Sequence of the first protein:
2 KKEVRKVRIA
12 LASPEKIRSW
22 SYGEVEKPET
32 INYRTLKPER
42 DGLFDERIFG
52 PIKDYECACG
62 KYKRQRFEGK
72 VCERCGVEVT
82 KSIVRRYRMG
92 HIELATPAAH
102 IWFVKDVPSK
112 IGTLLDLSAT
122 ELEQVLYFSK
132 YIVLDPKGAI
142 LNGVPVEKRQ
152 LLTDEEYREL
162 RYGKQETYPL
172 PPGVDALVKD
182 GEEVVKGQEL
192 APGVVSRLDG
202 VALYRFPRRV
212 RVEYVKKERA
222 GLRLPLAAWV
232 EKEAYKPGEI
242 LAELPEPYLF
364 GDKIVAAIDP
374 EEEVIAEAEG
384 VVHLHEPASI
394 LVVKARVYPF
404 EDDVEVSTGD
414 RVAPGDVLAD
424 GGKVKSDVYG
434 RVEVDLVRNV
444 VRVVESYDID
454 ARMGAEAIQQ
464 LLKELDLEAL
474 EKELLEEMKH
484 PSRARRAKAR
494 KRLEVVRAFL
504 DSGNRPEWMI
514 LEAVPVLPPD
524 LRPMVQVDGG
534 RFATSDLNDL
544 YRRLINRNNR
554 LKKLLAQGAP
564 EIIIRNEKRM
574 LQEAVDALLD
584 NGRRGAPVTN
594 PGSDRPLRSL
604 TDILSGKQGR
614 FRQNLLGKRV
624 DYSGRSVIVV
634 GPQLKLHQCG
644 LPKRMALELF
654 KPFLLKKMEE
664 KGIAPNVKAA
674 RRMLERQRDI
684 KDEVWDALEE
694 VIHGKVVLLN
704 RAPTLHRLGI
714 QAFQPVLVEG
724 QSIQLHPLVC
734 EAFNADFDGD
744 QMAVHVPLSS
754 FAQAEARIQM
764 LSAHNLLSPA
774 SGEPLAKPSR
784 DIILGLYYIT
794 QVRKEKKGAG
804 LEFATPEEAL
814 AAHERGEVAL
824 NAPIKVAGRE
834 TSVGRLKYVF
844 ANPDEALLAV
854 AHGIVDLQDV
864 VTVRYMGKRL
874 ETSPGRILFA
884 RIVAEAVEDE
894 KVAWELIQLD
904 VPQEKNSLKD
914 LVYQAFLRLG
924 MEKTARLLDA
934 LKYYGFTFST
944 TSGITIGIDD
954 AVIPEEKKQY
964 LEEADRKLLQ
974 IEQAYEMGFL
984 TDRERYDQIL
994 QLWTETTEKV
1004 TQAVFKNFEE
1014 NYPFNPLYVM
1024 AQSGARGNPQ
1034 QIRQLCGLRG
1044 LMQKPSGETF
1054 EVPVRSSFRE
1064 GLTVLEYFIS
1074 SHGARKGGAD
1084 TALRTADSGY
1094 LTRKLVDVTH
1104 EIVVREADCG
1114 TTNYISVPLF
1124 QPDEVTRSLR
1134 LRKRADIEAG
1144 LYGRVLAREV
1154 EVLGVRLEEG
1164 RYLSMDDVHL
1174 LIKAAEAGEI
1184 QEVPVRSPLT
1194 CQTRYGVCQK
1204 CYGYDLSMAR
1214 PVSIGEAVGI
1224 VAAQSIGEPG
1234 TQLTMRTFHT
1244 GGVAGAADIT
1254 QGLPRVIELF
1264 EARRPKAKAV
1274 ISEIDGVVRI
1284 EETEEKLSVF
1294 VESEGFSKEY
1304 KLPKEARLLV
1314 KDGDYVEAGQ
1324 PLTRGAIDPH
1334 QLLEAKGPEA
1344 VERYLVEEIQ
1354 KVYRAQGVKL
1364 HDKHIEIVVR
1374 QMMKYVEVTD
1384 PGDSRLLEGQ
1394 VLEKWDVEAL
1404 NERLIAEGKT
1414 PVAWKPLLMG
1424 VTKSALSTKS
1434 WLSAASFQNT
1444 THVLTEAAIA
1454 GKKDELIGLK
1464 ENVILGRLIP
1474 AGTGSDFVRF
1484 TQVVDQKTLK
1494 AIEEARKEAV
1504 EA

This data describes a binding interaction between two proteins.

Contacts between the two chains:
Residue E925 in the first protein contacts residue I6 in the second protein (closest heavy-atom distance 2.8 Å).
Residue T1484 in the first protein is in contact with residue K25 in the second protein (closest heavy-atom distance 3.1 Å).
Residue T1476 in the first protein interacts with residue V21 in the second protein (closest heavy-atom distance 3.2 Å).
Residue E758 in the first protein is in contact with residue T20 in the second protein (closest heavy-atom distance 3.5 Å).
Residue M1211 in the first protein interacts with residue F10 in the second protein (closest heavy-atom distance 3.4 Å).
Residue Q1485 in the first protein is in contact with residue F75 in the second protein (closest heavy-atom distance 3.4 Å).
Residue I1217 in the first protein interacts with residue Y17 in the second protein (closest heavy-atom distance 3.2 Å).
Residue F1480 in the first protein interacts with residue R18 in the second protein (closest heavy-atom distance 3.1 Å).
Residue V1487 in the first protein interacts with residue L79 in the second protein (closest heavy-atom distance 3.4 Å).
Residue Q762 in the first protein contacts residue T20 in the second protein (closest heavy-atom distance 3.1 Å).
Residue M1211 in the first protein contacts residue K16 in the second protein (closest heavy-atom distance 3.3 Å).
Residue Q1485 in the first protein contacts residue V74 in the second protein (closest heavy-atom distance 3.5 Å).
Residue I1217 in the first protein is in contact with residue S15 in the second protein (closest heavy-atom distance 2.7 Å).
Residue E925 in the first protein is in contact with residue E3 in the second protein (closest heavy-atom distance 2.6 Å).
Residue E925 in the first protein is in contact with residue P4 in the second protein (closest heavy-atom distance 3.6 Å).
Residue D1488 in the first protein interacts with residue L73 in the second protein (closest heavy-atom distance 3.6 Å).
Residue E1219 in the first protein is in contact with residue Y17 in the second protein (closest heavy-atom distance 2.5 Å).
Residue Q1489 in the first protein contacts residue R72 in the second protein (closest heavy-atom distance 3.6 Å).
Residue I761 in the first protein contacts residue V23 in the second protein (closest heavy-atom distance 3.2 Å).
Residue V1481 in the first protein interacts with residue R18 in the second protein (closest heavy-atom distance 3.2 Å).
Residue S753 in the first protein interacts with residue A27 in the second protein (closest heavy-atom distance 3.5 Å).
Residue S1216 in the first protein is in contact with residue K16 in the second protein (closest heavy-atom distance 3.5 Å).
Residue V1486 in the first protein interacts with residue V74 in the second protein (closest heavy-atom distance 3.5 Å).
Residue A757 in the first protein contacts residue V23 in the second protein (closest heavy-atom distance 3.6 Å).
Residue E693 in the first protein contacts residue M48 in the second protein (closest heavy-atom distance 3.5 Å).
Residue H767 in the first protein contacts residue I6 in the second protein (closest heavy-atom distance 3.4 Å).
Residue V1487 in the first protein contacts residue V74 in the second protein (closest heavy-atom distance 3.0 Å).
Residue G1218 in the first protein interacts with residue Y17 in the second protein (closest heavy-atom distance 3.6 Å).
Residue A1494 in the first protein is in contact with residue I92 in the second protein (closest heavy-atom distance 3.6 Å).
Residue I1495 in the first protein is in contact with residue V80 in the second protein (closest heavy-atom distance 3.6 Å).
Residue H640 in the first protein interacts with residue A2 in the second protein (closest heavy-atom distance 3.3 Å).
Residue I761 in the first protein is in contact with residue M65 in the second protein (closest heavy-atom distance 3.4 Å).
Residue I761 in the first protein contacts residue T20 in the second protein (closest heavy-atom distance 3.2 Å).
Residue M924 in the first protein interacts with residue D7 in the second protein (closest heavy-atom distance 2.7 Å).
Residue Q1485 in the first protein interacts with residue V80 in the second protein (closest heavy-atom distance 2.5 Å).
Residue Q1485 in the first protein contacts residue G76 in the second protein (closest heavy-atom distance 3.4 Å).
Residue R1213 in the first protein is in contact with residue D7 in the second protein (closest heavy-atom distance 3.2 Å).
Residue F1480 in the first protein interacts with residue D14 in the second protein (closest heavy-atom distance 3.4 Å).
Residue Q1485 in the first protein is in contact with residue E82 in the second protein (closest heavy-atom distance 3.6 Å).
Residue I1495 in the first protein contacts residue R84 in the second protein (closest heavy-atom distance 3.3 Å).
Residue K698 in the first protein is in contact with residue N59 in the second protein (closest heavy-atom distance 3.3 Å).
Residue S1216 in the first protein interacts with residue Y17 in the second protein (closest heavy-atom distance 3.5 Å).
Residue V1487 in the first protein interacts with residue L73 in the second protein (closest heavy-atom distance 3.0 Å).
Residue L1209 in the first protein is in contact with residue K16 in the second protein (closest heavy-atom distance 3.5 Å).
Residue A1494 in the first protein interacts with residue E88 in the second protein (closest heavy-atom distance 3.4 Å).
Residue H696 in the first protein is in contact with residue M48 in the second protein (closest heavy-atom distance 3.2 Å).
Residue R760 in the first protein interacts with residue E3 in the second protein (closest heavy-atom distance 2.9 Å).
Residue R760 in the first protein interacts with residue N59 in the second protein (closest heavy-atom distance 3.6 Å).
Residue E925 in the first protein interacts with residue G5 in the second protein (closest heavy-atom distance 3.2 Å).
Residue V1481 in the first protein is in contact with residue V21 in the second protein (closest heavy-atom distance 3.4 Å).
Residue Q1489 in the first protein interacts with residue V74 in the second protein (closest heavy-atom distance 3.2 Å).
Residue T1491 in the first protein interacts with residue M89 in the second protein (closest heavy-atom distance 3.2 Å).
Residue R760 in the first protein is in contact with residue E61 in the second protein (closest heavy-atom distance 2.6 Å).
Residue R760 in the first protein is in contact with residue T62 in the second protein (closest heavy-atom distance 2.8 Å).
Residue D1488 in the first protein contacts residue R26 in the second protein (closest heavy-atom distance 2.9 Å).
Residue T1484 in the first protein is in contact with residue G76 in the second protein (closest heavy-atom distance 3.1 Å).
Residue F754 in the first protein is in contact with residue A24 in the second protein (closest heavy-atom distance 3.3 Å).
Residue K1490 in the first protein interacts with residue Y93 in the second protein (closest heavy-atom distance 3.1 Å).
Residue G697 in the first protein contacts residue N59 in the second protein (closest heavy-atom distance 2.8 Å).
Residue H696 in the first protein is in contact with residue N59 in the second protein (closest heavy-atom distance 3.3 Å).

Sequence of the second protein:
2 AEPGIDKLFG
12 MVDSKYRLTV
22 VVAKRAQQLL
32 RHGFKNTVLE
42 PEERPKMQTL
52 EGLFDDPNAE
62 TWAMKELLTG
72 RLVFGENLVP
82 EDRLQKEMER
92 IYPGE